Contacts between the two chains:
Residue Q212 in protein 1 is in contact with residue L51 in protein 2 (closest heavy-atom distance 3.5 Å).
Residue F45 in protein 1 interacts with residue W33 in protein 2 (closest heavy-atom distance 3.6 Å).
Residue D27 in protein 1 interacts with residue Y48 in protein 2 (closest heavy-atom distance 4.7 Å).
Residue D41 in protein 1 is in contact with residue K40 in protein 2 (closest heavy-atom distance 4.9 Å).
Residue Y72 in protein 1 interacts with residue I10 in protein 2 (closest heavy-atom distance 3.6 Å).
Residue D41 in protein 1 is in contact with residue W32 in protein 2 (closest heavy-atom distance 4.4 Å).
Residue Y24 in protein 1 is in contact with residue W32 in protein 2 (closest heavy-atom distance 4.6 Å).
Residue M57 in protein 1 is in contact with residue G21 in protein 2 (closest heavy-atom distance 4.1 Å).
Residue S28 in protein 1 is in contact with residue R44 in protein 2 (closest heavy-atom distance 4.3 Å).
Residue L53 in protein 1 interacts with residue G25 in protein 2 (closest heavy-atom distance 4.1 Å).
Residue Y24 in protein 1 is in contact with residue F36 in protein 2 (closest heavy-atom distance 3.1 Å).
Residue M44 in protein 1 contacts residue W32 in protein 2 (closest heavy-atom distance 3.5 Å).
Residue V49 in protein 1 is in contact with residue A29 in protein 2 (closest heavy-atom distance 3.6 Å).
Residue M57 in protein 1 is in contact with residue D17 in protein 2 (closest heavy-atom distance 3.2 Å).
Residue Y65 in protein 1 interacts with residue R13 in protein 2 (closest heavy-atom distance 3.4 Å).
Residue L48 in protein 1 interacts with residue W32 in protein 2 (closest heavy-atom distance 4.8 Å).
Residue L48 in protein 1 is in contact with residue G25 in protein 2 (closest heavy-atom distance 4.1 Å).
Residue D27 in protein 1 contacts residue R44 in protein 2 (closest heavy-atom distance 2.5 Å).
Residue G52 in protein 1 is in contact with residue M28 in protein 2 (closest heavy-atom distance 4.6 Å).
Residue A29 in protein 1 interacts with residue Y48 in protein 2 (closest heavy-atom distance 4.2 Å).
Residue L37 in protein 1 interacts with residue K40 in protein 2 (closest heavy-atom distance 4.0 Å).
Residue D41 in protein 1 contacts residue H37 in protein 2 (closest heavy-atom distance 3.4 Å).
Residue W56 in protein 1 contacts residue G21 in protein 2 (closest heavy-atom distance 3.8 Å).
Residue F45 in protein 1 interacts with residue S30 in protein 2 (closest heavy-atom distance 3.7 Å).
Residue G52 in protein 1 is in contact with residue G25 in protein 2 (closest heavy-atom distance 3.7 Å).
Residue Q26 in protein 1 interacts with residue R44 in protein 2 (closest heavy-atom distance 4.8 Å).
Residue E38 in protein 1 interacts with residue H37 in protein 2 (closest heavy-atom distance 4.8 Å).
Residue L48 in protein 1 contacts residue A29 in protein 2 (closest heavy-atom distance 3.6 Å).
Residue V49 in protein 1 contacts residue G21 in protein 2 (closest heavy-atom distance 5.0 Å).
Residue M57 in protein 1 is in contact with residue I18 in protein 2 (closest heavy-atom distance 3.8 Å).
Residue F45 in protein 1 contacts residue A29 in protein 2 (closest heavy-atom distance 3.3 Å).
Residue S28 in protein 1 interacts with residue Y48 in protein 2 (closest heavy-atom distance 2.3 Å).
Residue T60 in protein 1 contacts residue D17 in protein 2 (closest heavy-atom distance 3.3 Å).
Residue V49 in protein 1 is in contact with residue G26 in protein 2 (closest heavy-atom distance 3.8 Å).
Residue R213 in protein 1 is in contact with residue L51 in protein 2 (closest heavy-atom distance 4.0 Å).
Residue E34 in protein 1 contacts residue Y48 in protein 2 (closest heavy-atom distance 2.8 Å).
Residue L53 in protein 1 is in contact with residue F22 in protein 2 (closest heavy-atom distance 3.5 Å).
Residue W56 in protein 1 contacts residue L24 in protein 2 (closest heavy-atom distance 3.6 Å).
Residue W56 in protein 1 contacts residue L20 in protein 2 (closest heavy-atom distance 4.4 Å).
Residue E34 in protein 1 is in contact with residue R44 in protein 2 (closest heavy-atom distance 4.8 Å).
Residue D41 in protein 1 contacts residue W33 in protein 2 (closest heavy-atom distance 4.1 Å).
Residue Y24 in protein 1 contacts residue K40 in protein 2 (closest heavy-atom distance 3.3 Å).
Residue Y74 in protein 1 contacts residue I10 in protein 2 (closest heavy-atom distance 4.0 Å).
Residue F88 in protein 1 is in contact with residue F22 in protein 2 (closest heavy-atom distance 5.0 Å).
Residue R213 in protein 1 contacts residue F47 in protein 2 (closest heavy-atom distance 3.5 Å).
Residue L53 in protein 1 interacts with residue G21 in protein 2 (closest heavy-atom distance 3.8 Å).
Residue Y72 in protein 1 interacts with residue T9 in protein 2 (closest heavy-atom distance 4.4 Å).
Residue F45 in protein 1 is in contact with residue W32 in protein 2 (closest heavy-atom distance 4.2 Å).
Residue F45 in protein 1 contacts residue G26 in protein 2 (closest heavy-atom distance 4.8 Å).
Residue G52 in protein 1 is in contact with residue G21 in protein 2 (closest heavy-atom distance 4.3 Å).
Residue D27 in protein 1 contacts residue F47 in protein 2 (closest heavy-atom distance 4.5 Å).
Residue V49 in protein 1 interacts with residue G25 in protein 2 (closest heavy-atom distance 3.4 Å).
Residue W56 in protein 1 interacts with residue D17 in protein 2 (closest heavy-atom distance 3.3 Å).
Residue E214 in protein 1 interacts with residue L51 in protein 2 (closest heavy-atom distance 3.3 Å).
Residue R213 in protein 1 contacts residue Y48 in protein 2 (closest heavy-atom distance 4.9 Å).
Residue Q212 in protein 1 interacts with residue Y48 in protein 2 (closest heavy-atom distance 4.0 Å).

These two protein chains interact to form a complex.

Sequence of protein 2:
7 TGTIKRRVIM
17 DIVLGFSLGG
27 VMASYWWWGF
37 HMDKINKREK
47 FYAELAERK

Sequence of protein 1:
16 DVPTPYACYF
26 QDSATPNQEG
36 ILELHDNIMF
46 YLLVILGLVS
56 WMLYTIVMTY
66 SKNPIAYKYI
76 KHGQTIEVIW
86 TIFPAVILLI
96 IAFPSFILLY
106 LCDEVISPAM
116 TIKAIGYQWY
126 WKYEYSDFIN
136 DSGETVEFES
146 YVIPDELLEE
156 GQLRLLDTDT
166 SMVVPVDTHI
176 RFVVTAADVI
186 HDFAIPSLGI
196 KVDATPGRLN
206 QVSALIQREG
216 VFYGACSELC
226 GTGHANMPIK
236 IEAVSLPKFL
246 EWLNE